Sequence of the second protein:
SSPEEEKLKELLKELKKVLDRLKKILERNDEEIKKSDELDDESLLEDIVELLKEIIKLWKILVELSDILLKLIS

Sequence of the first protein:
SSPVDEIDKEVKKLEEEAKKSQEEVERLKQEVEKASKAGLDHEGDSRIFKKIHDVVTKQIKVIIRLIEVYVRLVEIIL

Contacts between the two chains:
Residue H53 in the first protein is in contact with residue I34 in the second protein (closest heavy-atom distance 3.5 Å).
Residue F49 in the first protein contacts residue I49 in the second protein (closest heavy-atom distance 5.0 Å).
Residue K61 in the first protein is in contact with residue L27 in the second protein (closest heavy-atom distance 4.4 Å).
Residue D54 in the first protein is in contact with residue D31 in the second protein (closest heavy-atom distance 4.3 Å).
Residue F49 in the first protein is in contact with residue L40 in the second protein (closest heavy-atom distance 3.8 Å).
Residue Y70 in the first protein is in contact with residue L70 in the second protein (closest heavy-atom distance 3.8 Å).
Residue L78 in the first protein contacts residue E6 in the second protein (closest heavy-atom distance 4.0 Å).
Residue E75 in the first protein contacts residue L13 in the second protein (closest heavy-atom distance 3.6 Å).
Residue S46 in the first protein interacts with residue L40 in the second protein (closest heavy-atom distance 3.2 Å).
Residue V71 in the first protein interacts with residue L16 in the second protein (closest heavy-atom distance 3.6 Å).
Residue I64 in the first protein is in contact with residue K24 in the second protein (closest heavy-atom distance 3.9 Å).
Residue H42 in the first protein interacts with residue E39 in the second protein (closest heavy-atom distance 3.5 Å).
Residue I64 in the first protein contacts residue L23 in the second protein (closest heavy-atom distance 3.9 Å).
Residue S46 in the first protein is in contact with residue D38 in the second protein (closest heavy-atom distance 3.1 Å).
Residue K50 in the first protein contacts residue I34 in the second protein (closest heavy-atom distance 3.7 Å).
Residue I60 in the first protein contacts residue L23 in the second protein (closest heavy-atom distance 4.5 Å).
Residue L78 in the first protein interacts with residue L73 in the second protein (closest heavy-atom distance 4.4 Å).
Residue V74 in the first protein interacts with residue L13 in the second protein (closest heavy-atom distance 4.6 Å).
Residue I67 in the first protein contacts residue L16 in the second protein (closest heavy-atom distance 4.0 Å).
Residue I63 in the first protein interacts with residue W60 in the second protein (closest heavy-atom distance 3.5 Å).
Residue I67 in the first protein contacts residue W60 in the second protein (closest heavy-atom distance 4.1 Å).
Residue I64 in the first protein is in contact with residue L20 in the second protein (closest heavy-atom distance 4.2 Å).
Residue V71 in the first protein interacts with residue L20 in the second protein (closest heavy-atom distance 4.9 Å).
Residue H53 in the first protein contacts residue N30 in the second protein (closest heavy-atom distance 4.1 Å).
Residue F49 in the first protein contacts residue I34 in the second protein (closest heavy-atom distance 3.6 Å).
Residue I60 in the first protein is in contact with residue I56 in the second protein (closest heavy-atom distance 4.5 Å).
Residue V71 in the first protein is in contact with residue K17 in the second protein (closest heavy-atom distance 3.9 Å).
Residue Y70 in the first protein interacts with residue L63 in the second protein (closest heavy-atom distance 4.0 Å).
Residue T57 in the first protein interacts with residue L27 in the second protein (closest heavy-atom distance 4.5 Å).
Residue E68 in the first protein contacts residue L20 in the second protein (closest heavy-atom distance 4.1 Å).
Residue I67 in the first protein is in contact with residue L63 in the second protein (closest heavy-atom distance 3.8 Å).
Residue I67 in the first protein contacts residue L20 in the second protein (closest heavy-atom distance 3.8 Å).
Residue H42 in the first protein is in contact with residue L40 in the second protein (closest heavy-atom distance 4.3 Å).
Residue E75 in the first protein interacts with residue K17 in the second protein (closest heavy-atom distance 3.6 Å).
Residue K50 in the first protein contacts residue S37 in the second protein (closest heavy-atom distance 4.1 Å).
Residue V74 in the first protein interacts with residue L9 in the second protein (closest heavy-atom distance 3.5 Å).
Residue K50 in the first protein interacts with residue D38 in the second protein (closest heavy-atom distance 4.5 Å).
Residue V74 in the first protein is in contact with residue L70 in the second protein (closest heavy-atom distance 3.6 Å).
Residue E68 in the first protein interacts with residue K24 in the second protein (closest heavy-atom distance 3.3 Å).
Residue I77 in the first protein is in contact with residue I74 in the second protein (closest heavy-atom distance 4.2 Å).
Residue I60 in the first protein interacts with residue L52 in the second protein (closest heavy-atom distance 4.2 Å).
Residue F49 in the first protein is in contact with residue L45 in the second protein (closest heavy-atom distance 3.5 Å).
Residue H53 in the first protein contacts residue D31 in the second protein (closest heavy-atom distance 3.5 Å).
Residue Y70 in the first protein contacts residue S67 in the second protein (closest heavy-atom distance 4.1 Å).
Residue I67 in the first protein interacts with residue L59 in the second protein (closest heavy-atom distance 3.6 Å).
Residue L78 in the first protein contacts residue L9 in the second protein (closest heavy-atom distance 3.6 Å).
Residue I64 in the first protein contacts residue L27 in the second protein (closest heavy-atom distance 4.0 Å).
Residue V71 in the first protein interacts with residue L13 in the second protein (closest heavy-atom distance 4.0 Å).
Residue I77 in the first protein is in contact with residue L70 in the second protein (closest heavy-atom distance 3.7 Å).
Residue L78 in the first protein contacts residue K10 in the second protein (closest heavy-atom distance 3.6 Å).
Residue V74 in the first protein contacts residue L66 in the second protein (closest heavy-atom distance 4.1 Å).
Residue I60 in the first protein contacts residue L27 in the second protein (closest heavy-atom distance 3.8 Å).
Residue Y70 in the first protein contacts residue L66 in the second protein (closest heavy-atom distance 4.2 Å).

These two protein chains interact to form a complex.